Sequence of protein 1:
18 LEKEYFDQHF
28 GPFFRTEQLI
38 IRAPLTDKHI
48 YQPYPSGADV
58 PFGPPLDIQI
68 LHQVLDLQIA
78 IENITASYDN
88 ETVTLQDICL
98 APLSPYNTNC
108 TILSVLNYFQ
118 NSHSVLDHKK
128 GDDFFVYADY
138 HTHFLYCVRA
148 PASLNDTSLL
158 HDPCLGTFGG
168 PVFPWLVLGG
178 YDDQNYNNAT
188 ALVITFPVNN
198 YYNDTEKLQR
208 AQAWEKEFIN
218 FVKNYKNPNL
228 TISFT

Sequence of protein 2:
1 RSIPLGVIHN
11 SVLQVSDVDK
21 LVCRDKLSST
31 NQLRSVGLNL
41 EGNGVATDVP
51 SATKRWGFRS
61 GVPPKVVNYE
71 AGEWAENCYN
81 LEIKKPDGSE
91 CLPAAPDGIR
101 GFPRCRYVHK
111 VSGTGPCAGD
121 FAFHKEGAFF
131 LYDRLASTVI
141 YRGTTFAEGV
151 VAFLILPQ

Contacts between the two chains:
Residue Y51 in protein 1 interacts with residue P50 in protein 2 (closest heavy-atom distance 4.5 Å).
Residue F131 in protein 1 interacts with residue F58 in protein 2 (closest heavy-atom distance 3.6 Å).
Residue L156 in protein 1 contacts residue P50 in protein 2 (closest heavy-atom distance 3.8 Å).
Residue F132 in protein 1 contacts residue S112 in protein 2 (closest heavy-atom distance 4.2 Å).
Residue Q49 in protein 1 contacts residue K85 in protein 2 (closest heavy-atom distance 5.0 Å).
Residue Y51 in protein 1 interacts with residue S112 in protein 2 (closest heavy-atom distance 3.4 Å).
Residue S53 in protein 1 interacts with residue S112 in protein 2 (closest heavy-atom distance 3.5 Å).
Residue F131 in protein 1 contacts residue I83 in protein 2 (closest heavy-atom distance 3.6 Å).
Residue D130 in protein 1 interacts with residue W56 in protein 2 (closest heavy-atom distance 5.0 Å).
Residue D130 in protein 1 interacts with residue C117 in protein 2 (closest heavy-atom distance 4.0 Å).
Residue Q49 in protein 1 interacts with residue K84 in protein 2 (closest heavy-atom distance 3.5 Å).
Residue Q49 in protein 1 is in contact with residue G113 in protein 2 (closest heavy-atom distance 3.6 Å).
Residue G54 in protein 1 interacts with residue S112 in protein 2 (closest heavy-atom distance 3.3 Å).
Residue P52 in protein 1 contacts residue S112 in protein 2 (closest heavy-atom distance 2.8 Å).
Residue V133 in protein 1 contacts residue G115 in protein 2 (closest heavy-atom distance 4.3 Å).
Residue D130 in protein 1 is in contact with residue K125 in protein 2 (closest heavy-atom distance 4.8 Å).
Residue D129 in protein 1 contacts residue V49 in protein 2 (closest heavy-atom distance 4.9 Å).
Residue F132 in protein 1 is in contact with residue P116 in protein 2 (closest heavy-atom distance 4.8 Å).
Residue F131 in protein 1 is in contact with residue W56 in protein 2 (closest heavy-atom distance 3.5 Å).
Residue Y51 in protein 1 interacts with residue V49 in protein 2 (closest heavy-atom distance 3.4 Å).
Residue F131 in protein 1 interacts with residue G115 in protein 2 (closest heavy-atom distance 3.3 Å).
Residue D130 in protein 1 interacts with residue P116 in protein 2 (closest heavy-atom distance 3.7 Å).
Residue F131 in protein 1 contacts residue I140 in protein 2 (closest heavy-atom distance 4.2 Å).
Residue F132 in protein 1 contacts residue G113 in protein 2 (closest heavy-atom distance 3.9 Å).
Residue Q49 in protein 1 interacts with residue G88 in protein 2 (closest heavy-atom distance 4.2 Å).
Residue D129 in protein 1 contacts residue P50 in protein 2 (closest heavy-atom distance 4.0 Å).
Residue F131 in protein 1 contacts residue T53 in protein 2 (closest heavy-atom distance 3.8 Å).
Residue P52 in protein 1 interacts with residue K110 in protein 2 (closest heavy-atom distance 4.5 Å).
Residue F131 in protein 1 is in contact with residue T114 in protein 2 (closest heavy-atom distance 4.0 Å).
Residue V133 in protein 1 is in contact with residue P116 in protein 2 (closest heavy-atom distance 4.9 Å).
Residue F132 in protein 1 contacts residue I83 in protein 2 (closest heavy-atom distance 3.6 Å).
Residue Y134 in protein 1 contacts residue T53 in protein 2 (closest heavy-atom distance 3.6 Å).
Residue F131 in protein 1 interacts with residue A122 in protein 2 (closest heavy-atom distance 3.8 Å).
Residue F131 in protein 1 interacts with residue G57 in protein 2 (closest heavy-atom distance 4.0 Å).
Residue G54 in protein 1 is in contact with residue G113 in protein 2 (closest heavy-atom distance 4.0 Å).
Residue F132 in protein 1 contacts residue L81 in protein 2 (closest heavy-atom distance 4.0 Å).
Residue Y134 in protein 1 interacts with residue V49 in protein 2 (closest heavy-atom distance 3.9 Å).
Residue F132 in protein 1 contacts residue V111 in protein 2 (closest heavy-atom distance 3.9 Å).
Residue D56 in protein 1 contacts residue K84 in protein 2 (closest heavy-atom distance 4.3 Å).
Residue F132 in protein 1 is in contact with residue E82 in protein 2 (closest heavy-atom distance 3.5 Å).
Residue F132 in protein 1 contacts residue G115 in protein 2 (closest heavy-atom distance 4.2 Å).
Residue D129 in protein 1 interacts with residue T53 in protein 2 (closest heavy-atom distance 2.9 Å).
Residue Y134 in protein 1 contacts residue P50 in protein 2 (closest heavy-atom distance 3.4 Å).
Residue F132 in protein 1 interacts with residue T114 in protein 2 (closest heavy-atom distance 3.5 Å).
Residue F132 in protein 1 contacts residue V49 in protein 2 (closest heavy-atom distance 4.0 Å).
Residue Q49 in protein 1 contacts residue T114 in protein 2 (closest heavy-atom distance 3.1 Å).
Residue Y51 in protein 1 contacts residue G113 in protein 2 (closest heavy-atom distance 4.5 Å).
Residue F131 in protein 1 contacts residue L81 in protein 2 (closest heavy-atom distance 4.4 Å).
Residue P50 in protein 1 contacts residue S112 in protein 2 (closest heavy-atom distance 3.7 Å).
Residue P52 in protein 1 interacts with residue V111 in protein 2 (closest heavy-atom distance 3.6 Å).
Residue D130 in protein 1 interacts with residue A118 in protein 2 (closest heavy-atom distance 5.0 Å).
Residue D129 in protein 1 is in contact with residue P116 in protein 2 (closest heavy-atom distance 3.3 Å).
Residue P50 in protein 1 is in contact with residue G113 in protein 2 (closest heavy-atom distance 4.5 Å).
Residue F131 in protein 1 is in contact with residue P116 in protein 2 (closest heavy-atom distance 4.3 Å).
Residue F132 in protein 1 interacts with residue T53 in protein 2 (closest heavy-atom distance 4.7 Å).
Residue V133 in protein 1 contacts residue T114 in protein 2 (closest heavy-atom distance 2.8 Å).
Residue Y51 in protein 1 contacts residue V111 in protein 2 (closest heavy-atom distance 3.4 Å).
Residue D130 in protein 1 contacts residue F58 in protein 2 (closest heavy-atom distance 3.4 Å).
Residue Y48 in protein 1 interacts with residue T114 in protein 2 (closest heavy-atom distance 3.5 Å).

These two protein chains interact to form a complex.